Sequence of the second protein:
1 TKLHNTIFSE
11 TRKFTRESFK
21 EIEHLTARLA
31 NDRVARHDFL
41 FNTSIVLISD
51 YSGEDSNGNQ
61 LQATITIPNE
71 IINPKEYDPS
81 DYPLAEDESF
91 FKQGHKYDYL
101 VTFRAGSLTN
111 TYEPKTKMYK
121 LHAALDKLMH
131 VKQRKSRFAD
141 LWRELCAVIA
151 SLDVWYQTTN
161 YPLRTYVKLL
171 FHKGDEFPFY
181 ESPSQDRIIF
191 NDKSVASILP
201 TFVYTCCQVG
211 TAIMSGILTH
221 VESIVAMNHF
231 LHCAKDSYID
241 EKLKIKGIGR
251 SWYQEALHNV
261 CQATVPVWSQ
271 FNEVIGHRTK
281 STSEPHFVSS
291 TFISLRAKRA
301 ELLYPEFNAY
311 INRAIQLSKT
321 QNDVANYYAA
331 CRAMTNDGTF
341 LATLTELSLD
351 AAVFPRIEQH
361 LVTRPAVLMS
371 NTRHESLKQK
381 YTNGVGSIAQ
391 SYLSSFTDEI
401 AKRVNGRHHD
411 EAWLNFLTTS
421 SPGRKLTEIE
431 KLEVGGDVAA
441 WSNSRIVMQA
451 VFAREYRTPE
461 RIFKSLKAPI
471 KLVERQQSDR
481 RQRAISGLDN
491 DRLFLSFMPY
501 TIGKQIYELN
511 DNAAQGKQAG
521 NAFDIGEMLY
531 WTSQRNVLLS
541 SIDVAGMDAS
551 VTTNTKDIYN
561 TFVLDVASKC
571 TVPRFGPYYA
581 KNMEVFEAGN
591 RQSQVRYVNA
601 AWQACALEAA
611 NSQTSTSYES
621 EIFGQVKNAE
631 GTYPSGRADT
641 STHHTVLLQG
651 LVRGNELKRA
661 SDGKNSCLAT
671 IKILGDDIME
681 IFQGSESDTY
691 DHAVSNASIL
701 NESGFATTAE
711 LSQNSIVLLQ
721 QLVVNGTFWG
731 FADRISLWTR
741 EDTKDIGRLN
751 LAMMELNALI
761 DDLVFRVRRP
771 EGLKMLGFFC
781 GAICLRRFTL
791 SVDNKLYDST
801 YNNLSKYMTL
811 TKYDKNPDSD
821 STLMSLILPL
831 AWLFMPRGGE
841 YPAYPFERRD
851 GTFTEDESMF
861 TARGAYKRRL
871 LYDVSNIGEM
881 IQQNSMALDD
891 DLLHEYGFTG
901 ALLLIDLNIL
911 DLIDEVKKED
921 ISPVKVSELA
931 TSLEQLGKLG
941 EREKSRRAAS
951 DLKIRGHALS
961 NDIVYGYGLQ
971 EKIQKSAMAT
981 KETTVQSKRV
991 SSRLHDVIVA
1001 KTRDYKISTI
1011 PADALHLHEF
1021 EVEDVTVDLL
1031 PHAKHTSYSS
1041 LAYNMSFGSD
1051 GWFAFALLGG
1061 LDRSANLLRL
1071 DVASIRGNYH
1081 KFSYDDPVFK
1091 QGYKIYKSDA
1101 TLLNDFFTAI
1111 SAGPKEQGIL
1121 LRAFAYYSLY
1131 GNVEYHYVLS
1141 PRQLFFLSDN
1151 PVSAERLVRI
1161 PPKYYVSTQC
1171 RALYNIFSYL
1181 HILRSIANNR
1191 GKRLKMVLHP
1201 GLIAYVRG

These two protein chains interact to form a complex.

Contacts between the two chains:
Residue R328 in the first protein interacts with residue L668 in the second protein (closest heavy-atom distance 3.5 Å).
Residue E676 in the first protein contacts residue A660 in the second protein (closest heavy-atom distance 3.3 Å).
Residue I674 in the first protein contacts residue Y392 in the second protein (closest heavy-atom distance 3.6 Å).
Residue N325 in the first protein is in contact with residue S666 in the second protein (closest heavy-atom distance 3.1 Å).
Residue A671 in the first protein contacts residue L509 in the second protein (closest heavy-atom distance 3.0 Å).
Residue A671 in the first protein is in contact with residue N510 in the second protein (closest heavy-atom distance 3.0 Å).
Residue Q342 in the first protein contacts residue L1068 in the second protein (closest heavy-atom distance 2.9 Å).
Residue S363 in the first protein contacts residue Q683 in the second protein (closest heavy-atom distance 2.9 Å).
Residue D670 in the first protein is in contact with residue Y392 in the second protein (closest heavy-atom distance 3.1 Å).
Residue F12 in the first protein is in contact with residue R364 in the second protein (closest heavy-atom distance 3.3 Å).
Residue E341 in the first protein is in contact with residue R1063 in the second protein (closest heavy-atom distance 3.6 Å).
Residue N339 in the first protein interacts with residue R1122 in the second protein (closest heavy-atom distance 2.8 Å).
Residue V672 in the first protein is in contact with residue F396 in the second protein (closest heavy-atom distance 3.8 Å).
Residue S358 in the first protein contacts residue I275 in the second protein (closest heavy-atom distance 3.5 Å).
Residue K354 in the first protein interacts with residue F271 in the second protein (closest heavy-atom distance 3.2 Å).
Residue A13 in the first protein contacts residue L368 in the second protein (closest heavy-atom distance 3.9 Å).
Residue Q656 in the first protein is in contact with residue Q270 in the second protein (closest heavy-atom distance 3.2 Å).
Residue I362 in the first protein contacts residue Q534 in the second protein (closest heavy-atom distance 3.8 Å).
Residue V330 in the first protein interacts with residue W531 in the second protein (closest heavy-atom distance 3.7 Å).
Residue A357 in the first protein interacts with residue Q270 in the second protein (closest heavy-atom distance 3.4 Å).
Residue A16 in the first protein interacts with residue A366 in the second protein (closest heavy-atom distance 3.7 Å).
Residue S331 in the first protein contacts residue W531 in the second protein (closest heavy-atom distance 3.2 Å).
Residue V669 in the first protein is in contact with residue N510 in the second protein (closest heavy-atom distance 3.6 Å).
Residue E10 in the first protein interacts with residue G589 in the second protein (closest heavy-atom distance 2.5 Å).
Residue S331 in the first protein interacts with residue E527 in the second protein (closest heavy-atom distance 2.9 Å).
Residue F12 in the first protein contacts residue T382 in the second protein (closest heavy-atom distance 3.1 Å).
Residue S358 in the first protein is in contact with residue Q270 in the second protein (closest heavy-atom distance 3.4 Å).
Residue Q342 in the first protein is in contact with residue S1064 in the second protein (closest heavy-atom distance 2.6 Å).
Residue D670 in the first protein is in contact with residue N510 in the second protein (closest heavy-atom distance 2.6 Å).
Residue E10 in the first protein is in contact with residue A588 in the second protein (closest heavy-atom distance 3.4 Å).
Residue I362 in the first protein is in contact with residue Q683 in the second protein (closest heavy-atom distance 3.8 Å).
Residue E677 in the first protein interacts with residue A660 in the second protein (closest heavy-atom distance 2.6 Å).
Residue K333 in the first protein contacts residue Q270 in the second protein (closest heavy-atom distance 3.1 Å).
Residue R4 in the first protein contacts residue N590 in the second protein (closest heavy-atom distance 3.2 Å).
Residue A16 in the first protein contacts residue T382 in the second protein (closest heavy-atom distance 3.1 Å).
Residue F12 in the first protein interacts with residue P365 in the second protein (closest heavy-atom distance 3.4 Å).
Residue I674 in the first protein interacts with residue S395 in the second protein (closest heavy-atom distance 2.4 Å).
Residue S331 in the first protein contacts residue T670 in the second protein (closest heavy-atom distance 2.8 Å).
Residue M675 in the first protein contacts residue L657 in the second protein (closest heavy-atom distance 3.4 Å).
Residue V679 in the first protein is in contact with residue G663 in the second protein (closest heavy-atom distance 3.2 Å).
Residue F12 in the first protein interacts with residue A366 in the second protein (closest heavy-atom distance 3.1 Å).
Residue A13 in the first protein is in contact with residue V367 in the second protein (closest heavy-atom distance 3.8 Å).
Residue V679 in the first protein is in contact with residue A660 in the second protein (closest heavy-atom distance 3.1 Å).
Residue A13 in the first protein is in contact with residue A366 in the second protein (closest heavy-atom distance 3.5 Å).
Residue S323 in the first protein is in contact with residue N665 in the second protein (closest heavy-atom distance 3.6 Å).
Residue R328 in the first protein contacts residue E656 in the second protein (closest heavy-atom distance 3.1 Å).
Residue A322 in the first protein is in contact with residue N665 in the second protein (closest heavy-atom distance 2.3 Å).
Residue R663 in the first protein is in contact with residue E656 in the second protein (closest heavy-atom distance 3.1 Å).
Residue D670 in the first protein interacts with residue F396 in the second protein (closest heavy-atom distance 3.0 Å).
Residue I362 in the first protein is in contact with residue Y530 in the second protein (closest heavy-atom distance 3.9 Å).
Residue R328 in the first protein contacts residue S666 in the second protein (closest heavy-atom distance 2.6 Å).
Residue Q344 in the first protein contacts residue L1129 in the second protein (closest heavy-atom distance 3.4 Å).
Residue S358 in the first protein interacts with residue S269 in the second protein (closest heavy-atom distance 3.5 Å).
Residue Y335 in the first protein contacts residue F271 in the second protein (closest heavy-atom distance 3.5 Å).
Residue A16 in the first protein contacts residue K380 in the second protein (closest heavy-atom distance 3.3 Å).
Residue E677 in the first protein is in contact with residue S661 in the second protein (closest heavy-atom distance 3.1 Å).
Residue V679 in the first protein interacts with residue K664 in the second protein (closest heavy-atom distance 3.4 Å).
Residue V669 in the first protein contacts residue D511 in the second protein (closest heavy-atom distance 3.3 Å).
Residue A671 in the first protein is in contact with residue F396 in the second protein (closest heavy-atom distance 3.5 Å).
Residue R4 in the first protein interacts with residue R591 in the second protein (closest heavy-atom distance 2.9 Å).

Sequence of the first protein:
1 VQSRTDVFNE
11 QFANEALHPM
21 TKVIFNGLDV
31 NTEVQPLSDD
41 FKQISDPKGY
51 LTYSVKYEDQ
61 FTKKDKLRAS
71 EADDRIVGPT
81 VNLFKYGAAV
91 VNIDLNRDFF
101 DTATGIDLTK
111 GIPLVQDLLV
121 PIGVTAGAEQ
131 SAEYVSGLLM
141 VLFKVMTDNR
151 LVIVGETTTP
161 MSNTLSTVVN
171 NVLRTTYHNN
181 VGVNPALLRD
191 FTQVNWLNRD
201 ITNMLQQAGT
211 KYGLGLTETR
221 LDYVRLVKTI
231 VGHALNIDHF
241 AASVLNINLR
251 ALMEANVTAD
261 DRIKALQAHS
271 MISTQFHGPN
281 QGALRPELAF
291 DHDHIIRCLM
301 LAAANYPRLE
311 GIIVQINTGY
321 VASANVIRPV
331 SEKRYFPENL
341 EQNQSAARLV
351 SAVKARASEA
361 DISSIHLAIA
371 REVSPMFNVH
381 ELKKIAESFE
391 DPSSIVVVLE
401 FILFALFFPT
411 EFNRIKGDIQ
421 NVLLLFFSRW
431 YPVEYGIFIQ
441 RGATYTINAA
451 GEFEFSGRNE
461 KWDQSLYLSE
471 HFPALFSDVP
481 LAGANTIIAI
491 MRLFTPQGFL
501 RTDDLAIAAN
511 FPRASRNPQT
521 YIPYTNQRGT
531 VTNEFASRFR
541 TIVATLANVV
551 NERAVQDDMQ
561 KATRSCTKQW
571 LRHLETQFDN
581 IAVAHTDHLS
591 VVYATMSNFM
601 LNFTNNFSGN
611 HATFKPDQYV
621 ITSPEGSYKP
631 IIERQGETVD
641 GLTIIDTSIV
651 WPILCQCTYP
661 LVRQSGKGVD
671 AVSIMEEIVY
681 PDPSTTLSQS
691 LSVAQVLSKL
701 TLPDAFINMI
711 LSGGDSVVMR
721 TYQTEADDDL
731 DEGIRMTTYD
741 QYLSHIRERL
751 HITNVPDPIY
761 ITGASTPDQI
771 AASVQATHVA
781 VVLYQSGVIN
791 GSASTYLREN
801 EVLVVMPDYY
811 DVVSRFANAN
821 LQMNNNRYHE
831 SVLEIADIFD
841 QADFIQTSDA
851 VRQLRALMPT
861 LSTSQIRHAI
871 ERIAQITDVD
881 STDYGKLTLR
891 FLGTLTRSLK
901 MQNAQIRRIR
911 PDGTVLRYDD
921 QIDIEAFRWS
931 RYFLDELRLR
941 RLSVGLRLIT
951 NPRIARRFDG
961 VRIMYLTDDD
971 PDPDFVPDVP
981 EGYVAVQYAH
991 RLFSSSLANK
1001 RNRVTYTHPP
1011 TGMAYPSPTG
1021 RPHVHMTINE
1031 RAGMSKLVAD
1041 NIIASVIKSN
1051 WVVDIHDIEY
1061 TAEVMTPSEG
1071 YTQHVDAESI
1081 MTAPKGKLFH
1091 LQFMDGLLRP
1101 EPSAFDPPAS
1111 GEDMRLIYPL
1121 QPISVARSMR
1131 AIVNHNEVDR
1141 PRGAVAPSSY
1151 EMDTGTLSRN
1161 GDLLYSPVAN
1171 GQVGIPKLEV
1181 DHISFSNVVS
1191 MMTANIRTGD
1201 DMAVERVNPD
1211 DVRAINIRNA